Sequence of the first protein:
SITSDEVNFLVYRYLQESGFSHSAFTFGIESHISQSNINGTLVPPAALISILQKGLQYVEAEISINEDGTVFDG

Contacts between the two chains:
Residue S24 in the first protein is in contact with residue E31 in the second protein (closest heavy-atom distance 2.6 Å).
Residue I52 in the first protein contacts residue I52 in the second protein (closest heavy-atom distance 4.1 Å).
Residue V12 in the first protein contacts residue L49 in the second protein (closest heavy-atom distance 3.8 Å).
Residue Y59 in the first protein interacts with residue K55 in the second protein (closest heavy-atom distance 3.7 Å).
Residue L49 in the first protein contacts residue V12 in the second protein (closest heavy-atom distance 4.2 Å).
Residue T27 in the first protein is in contact with residue T27 in the second protein (closest heavy-atom distance 4.1 Å).
Residue I52 in the first protein is in contact with residue G56 in the second protein (closest heavy-atom distance 3.1 Å).
Residue L53 in the first protein interacts with residue L49 in the second protein (closest heavy-atom distance 3.9 Å).
Residue E31 in the first protein interacts with residue S22 in the second protein (closest heavy-atom distance 3.1 Å).
Residue H23 in the first protein is in contact with residue T27 in the second protein (closest heavy-atom distance 3.6 Å).
Residue V8 in the first protein interacts with residue Y15 in the second protein (closest heavy-atom distance 3.4 Å).
Residue H23 in the first protein interacts with residue E31 in the second protein (closest heavy-atom distance 3.0 Å).
Residue Q58 in the first protein contacts residue Y59 in the second protein (closest heavy-atom distance 3.4 Å).
Residue F28 in the first protein is in contact with residue L16 in the second protein (closest heavy-atom distance 3.5 Å).
Residue N9 in the first protein contacts residue F21 in the second protein (closest heavy-atom distance 3.8 Å).
Residue L16 in the first protein contacts residue F28 in the second protein (closest heavy-atom distance 3.6 Å).
Residue F21 in the first protein contacts residue F28 in the second protein (closest heavy-atom distance 3.6 Å).
Residue E31 in the first protein contacts residue F21 in the second protein (closest heavy-atom distance 3.4 Å).
Residue L57 in the first protein contacts residue I52 in the second protein (closest heavy-atom distance 3.7 Å).
Residue L57 in the first protein is in contact with residue I3 in the second protein (closest heavy-atom distance 3.9 Å).
Residue K55 in the first protein is in contact with residue V60 in the second protein (closest heavy-atom distance 3.8 Å).
Residue G56 in the first protein is in contact with residue I52 in the second protein (closest heavy-atom distance 3.3 Å).
Residue Q54 in the first protein is in contact with residue I3 in the second protein (closest heavy-atom distance 2.9 Å).
Residue Y15 in the first protein interacts with residue S5 in the second protein (closest heavy-atom distance 3.9 Å).
Residue F21 in the first protein contacts residue E31 in the second protein (closest heavy-atom distance 3.4 Å).
Residue I52 in the first protein is in contact with residue L53 in the second protein (closest heavy-atom distance 3.5 Å).
Residue F28 in the first protein interacts with residue F21 in the second protein (closest heavy-atom distance 3.6 Å).
Residue L49 in the first protein is in contact with residue L53 in the second protein (closest heavy-atom distance 3.8 Å).
Residue E31 in the first protein interacts with residue H23 in the second protein (closest heavy-atom distance 3.0 Å).
Residue K55 in the first protein contacts residue E63 in the second protein (closest heavy-atom distance 2.4 Å).
Residue N9 in the first protein is in contact with residue Y15 in the second protein (closest heavy-atom distance 2.7 Å).
Residue L49 in the first protein interacts with residue V8 in the second protein (closest heavy-atom distance 4.1 Å).
Residue S32 in the first protein is in contact with residue F21 in the second protein (closest heavy-atom distance 4.0 Å).
Residue I52 in the first protein is in contact with residue L57 in the second protein (closest heavy-atom distance 3.9 Å).
Residue Y15 in the first protein interacts with residue N9 in the second protein (closest heavy-atom distance 2.6 Å).
Residue G56 in the first protein contacts residue K55 in the second protein (closest heavy-atom distance 3.6 Å).
Residue T27 in the first protein is in contact with residue S24 in the second protein (closest heavy-atom distance 3.5 Å).
Residue S24 in the first protein contacts residue T27 in the second protein (closest heavy-atom distance 3.6 Å).
Residue T27 in the first protein is in contact with residue H23 in the second protein (closest heavy-atom distance 3.5 Å).
Residue L53 in the first protein is in contact with residue L53 in the second protein (closest heavy-atom distance 3.5 Å).
Residue G56 in the first protein interacts with residue G56 in the second protein (closest heavy-atom distance 3.3 Å).
Residue F21 in the first protein is in contact with residue N9 in the second protein (closest heavy-atom distance 3.8 Å).
Residue E31 in the first protein is in contact with residue S24 in the second protein (closest heavy-atom distance 2.5 Å).
Residue I3 in the first protein contacts residue Q54 in the second protein (closest heavy-atom distance 3.1 Å).
Residue S22 in the first protein interacts with residue E31 in the second protein (closest heavy-atom distance 3.0 Å).
Residue E63 in the first protein interacts with residue K55 in the second protein (closest heavy-atom distance 3.0 Å).
Residue K55 in the first protein contacts residue G56 in the second protein (closest heavy-atom distance 3.8 Å).
Residue K55 in the first protein interacts with residue Y59 in the second protein (closest heavy-atom distance 3.4 Å).
Residue F28 in the first protein interacts with residue S24 in the second protein (closest heavy-atom distance 3.2 Å).
Residue Y59 in the first protein contacts residue Y59 in the second protein (closest heavy-atom distance 3.6 Å).
Residue I3 in the first protein interacts with residue L57 in the second protein (closest heavy-atom distance 3.8 Å).
Residue Q54 in the first protein interacts with residue S2 in the second protein (closest heavy-atom distance 3.2 Å).
Residue Y59 in the first protein contacts residue Q58 in the second protein (closest heavy-atom distance 3.0 Å).
Residue V60 in the first protein is in contact with residue K55 in the second protein (closest heavy-atom distance 3.7 Å).
Residue L53 in the first protein interacts with residue I52 in the second protein (closest heavy-atom distance 3.3 Å).
Residue V8 in the first protein is in contact with residue L53 in the second protein (closest heavy-atom distance 3.9 Å).
Residue S2 in the first protein is in contact with residue Q54 in the second protein (closest heavy-atom distance 3.3 Å).
Residue Y15 in the first protein interacts with residue V8 in the second protein (closest heavy-atom distance 3.4 Å).
Residue I3 in the first protein interacts with residue L53 in the second protein (closest heavy-atom distance 4.0 Å).
Residue S24 in the first protein is in contact with residue F28 in the second protein (closest heavy-atom distance 3.1 Å).

Sequence of the second protein:
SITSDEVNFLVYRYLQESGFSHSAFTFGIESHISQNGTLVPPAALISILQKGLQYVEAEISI

These two protein chains interact to form a complex.